Sequence of the second protein:
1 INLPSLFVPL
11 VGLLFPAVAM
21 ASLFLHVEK

Contacts between the two chains:
Residue S98 in the first protein is in contact with residue E28 in the second protein (closest heavy-atom distance 3.9 Å).
Residue I97 in the first protein contacts residue L25 in the second protein (closest heavy-atom distance 3.7 Å).
Residue I94 in the first protein is in contact with residue F24 in the second protein (closest heavy-atom distance 3.4 Å).
Residue S98 in the first protein is in contact with residue F24 in the second protein (closest heavy-atom distance 3.2 Å).
Residue L90 in the first protein is in contact with residue A21 in the second protein (closest heavy-atom distance 4.6 Å).
Residue I94 in the first protein is in contact with residue L25 in the second protein (closest heavy-atom distance 3.8 Å).
Residue S98 in the first protein contacts residue L25 in the second protein (closest heavy-atom distance 4.1 Å).
Residue I94 in the first protein contacts residue A21 in the second protein (closest heavy-atom distance 4.2 Å).
Residue Y95 in the first protein contacts residue F24 in the second protein (closest heavy-atom distance 4.5 Å).

This data describes a binding interaction between two proteins.

Sequence of the first protein:
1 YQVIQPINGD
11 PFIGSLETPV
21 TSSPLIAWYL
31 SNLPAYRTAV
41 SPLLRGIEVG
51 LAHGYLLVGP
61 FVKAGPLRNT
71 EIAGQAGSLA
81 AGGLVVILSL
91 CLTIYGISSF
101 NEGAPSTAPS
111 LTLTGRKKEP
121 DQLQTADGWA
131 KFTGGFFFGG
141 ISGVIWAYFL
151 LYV